Sequence of protein 1:
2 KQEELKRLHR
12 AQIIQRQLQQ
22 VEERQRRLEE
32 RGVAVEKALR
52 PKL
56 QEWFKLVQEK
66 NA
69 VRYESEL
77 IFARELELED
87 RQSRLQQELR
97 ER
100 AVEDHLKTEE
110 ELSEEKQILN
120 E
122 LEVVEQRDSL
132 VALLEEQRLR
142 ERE

Interface contacts:
Residue D129 in protein 1 interacts with residue E85 in protein 2 (closest heavy-atom distance 4.0 Å).
Residue L122 in protein 1 contacts residue Q92 in protein 2 (closest heavy-atom distance 3.8 Å).
Residue R128 in protein 1 interacts with residue R128 in protein 2 (closest heavy-atom distance 3.2 Å).
Residue I14 in protein 1 interacts with residue L140 in protein 2 (closest heavy-atom distance 3.6 Å).
Residue Q88 in protein 1 is in contact with residue V125 in protein 2 (closest heavy-atom distance 3.7 Å).
Residue E85 in protein 1 contacts residue D129 in protein 2 (closest heavy-atom distance 3.5 Å).
Residue E74 in protein 1 is in contact with residue R143 in protein 2 (closest heavy-atom distance 2.6 Å).
Residue V132 in protein 1 interacts with residue V132 in protein 2 (closest heavy-atom distance 4.1 Å).
Residue L95 in protein 1 contacts residue L118 in protein 2 (closest heavy-atom distance 4.2 Å).
Residue Q92 in protein 1 contacts residue L122 in protein 2 (closest heavy-atom distance 4.1 Å).
Residue E136 in protein 1 is in contact with residue I15 in protein 2 (closest heavy-atom distance 3.9 Å).
Residue Q18 in protein 1 is in contact with residue L140 in protein 2 (closest heavy-atom distance 3.3 Å).
Residue L75 in protein 1 interacts with residue L140 in protein 2 (closest heavy-atom distance 4.0 Å).
Residue R128 in protein 1 interacts with residue V132 in protein 2 (closest heavy-atom distance 4.6 Å).
Residue R128 in protein 1 interacts with residue D129 in protein 2 (closest heavy-atom distance 2.6 Å).
Residue L118 in protein 1 contacts residue L95 in protein 2 (closest heavy-atom distance 4.3 Å).
Residue I15 in protein 1 contacts residue L140 in protein 2 (closest heavy-atom distance 4.0 Å).
Residue V132 in protein 1 contacts residue E81 in protein 2 (closest heavy-atom distance 3.5 Å).
Residue E136 in protein 1 contacts residue L82 in protein 2 (closest heavy-atom distance 4.7 Å).
Residue R11 in protein 1 is in contact with residue E136 in protein 2 (closest heavy-atom distance 2.9 Å).
Residue F78 in protein 1 interacts with residue V132 in protein 2 (closest heavy-atom distance 4.3 Å).
Residue L135 in protein 1 contacts residue F78 in protein 2 (closest heavy-atom distance 4.3 Å).
Residue V132 in protein 1 interacts with residue R128 in protein 2 (closest heavy-atom distance 4.5 Å).
Residue R139 in protein 1 contacts residue Y71 in protein 2 (closest heavy-atom distance 4.6 Å).
Residue D129 in protein 1 contacts residue R128 in protein 2 (closest heavy-atom distance 2.5 Å).
Residue E136 in protein 1 is in contact with residue F78 in protein 2 (closest heavy-atom distance 3.6 Å).
Residue R11 in protein 1 contacts residue V132 in protein 2 (closest heavy-atom distance 4.4 Å).
Residue L140 in protein 1 is in contact with residue I15 in protein 2 (closest heavy-atom distance 4.4 Å).
Residue V132 in protein 1 is in contact with residue F78 in protein 2 (closest heavy-atom distance 4.3 Å).
Residue E136 in protein 1 interacts with residue R11 in protein 2 (closest heavy-atom distance 3.0 Å).
Residue R128 in protein 1 contacts residue V125 in protein 2 (closest heavy-atom distance 3.5 Å).
Residue F78 in protein 1 contacts residue L135 in protein 2 (closest heavy-atom distance 4.5 Å).
Residue D129 in protein 1 is in contact with residue Q88 in protein 2 (closest heavy-atom distance 2.7 Å).
Residue Y71 in protein 1 contacts residue L140 in protein 2 (closest heavy-atom distance 4.7 Å).
Residue E81 in protein 1 interacts with residue E136 in protein 2 (closest heavy-atom distance 4.3 Å).
Residue L140 in protein 1 is in contact with residue L75 in protein 2 (closest heavy-atom distance 3.5 Å).
Residue L118 in protein 1 contacts residue L118 in protein 2 (closest heavy-atom distance 3.9 Å).
Residue V125 in protein 1 interacts with residue V125 in protein 2 (closest heavy-atom distance 4.0 Å).
Residue I15 in protein 1 interacts with residue E136 in protein 2 (closest heavy-atom distance 3.9 Å).
Residue E81 in protein 1 contacts residue V132 in protein 2 (closest heavy-atom distance 3.3 Å).
Residue L140 in protein 1 contacts residue Q18 in protein 2 (closest heavy-atom distance 4.3 Å).
Residue Q88 in protein 1 is in contact with residue L122 in protein 2 (closest heavy-atom distance 4.5 Å).
Residue R139 in protein 1 interacts with residue E74 in protein 2 (closest heavy-atom distance 3.4 Å).
Residue E85 in protein 1 interacts with residue V132 in protein 2 (closest heavy-atom distance 4.6 Å).
Residue F78 in protein 1 interacts with residue E136 in protein 2 (closest heavy-atom distance 3.6 Å).
Residue R11 in protein 1 contacts residue A133 in protein 2 (closest heavy-atom distance 3.5 Å).
Residue F78 in protein 1 is in contact with residue R139 in protein 2 (closest heavy-atom distance 4.5 Å).
Residue E81 in protein 1 contacts residue D129 in protein 2 (closest heavy-atom distance 4.7 Å).
Residue Q88 in protein 1 contacts residue D129 in protein 2 (closest heavy-atom distance 3.9 Å).
Residue R139 in protein 1 contacts residue F78 in protein 2 (closest heavy-atom distance 4.0 Å).
Residue R11 in protein 1 contacts residue D129 in protein 2 (closest heavy-atom distance 4.4 Å).
Residue R143 in protein 1 contacts residue Y71 in protein 2 (closest heavy-atom distance 3.6 Å).
Residue E74 in protein 1 is in contact with residue R139 in protein 2 (closest heavy-atom distance 2.9 Å).
Residue V125 in protein 1 interacts with residue Q88 in protein 2 (closest heavy-atom distance 3.0 Å).
Residue E136 in protein 1 is in contact with residue E81 in protein 2 (closest heavy-atom distance 3.2 Å).
Residue Y71 in protein 1 is in contact with residue R143 in protein 2 (closest heavy-atom distance 3.3 Å).
Residue L140 in protein 1 interacts with residue I14 in protein 2 (closest heavy-atom distance 3.6 Å).
Residue L135 in protein 1 contacts residue L135 in protein 2 (closest heavy-atom distance 4.5 Å).
Residue L140 in protein 1 interacts with residue Y71 in protein 2 (closest heavy-atom distance 4.0 Å).
Residue A133 in protein 1 is in contact with residue R11 in protein 2 (closest heavy-atom distance 4.0 Å).

Sequence of protein 2:
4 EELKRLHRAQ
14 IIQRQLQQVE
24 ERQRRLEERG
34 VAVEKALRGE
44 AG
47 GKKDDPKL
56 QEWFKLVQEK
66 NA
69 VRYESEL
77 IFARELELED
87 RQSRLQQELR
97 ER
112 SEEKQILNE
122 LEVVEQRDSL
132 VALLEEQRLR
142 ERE

This data describes a binding interaction between two proteins.